Sequence of the first protein:
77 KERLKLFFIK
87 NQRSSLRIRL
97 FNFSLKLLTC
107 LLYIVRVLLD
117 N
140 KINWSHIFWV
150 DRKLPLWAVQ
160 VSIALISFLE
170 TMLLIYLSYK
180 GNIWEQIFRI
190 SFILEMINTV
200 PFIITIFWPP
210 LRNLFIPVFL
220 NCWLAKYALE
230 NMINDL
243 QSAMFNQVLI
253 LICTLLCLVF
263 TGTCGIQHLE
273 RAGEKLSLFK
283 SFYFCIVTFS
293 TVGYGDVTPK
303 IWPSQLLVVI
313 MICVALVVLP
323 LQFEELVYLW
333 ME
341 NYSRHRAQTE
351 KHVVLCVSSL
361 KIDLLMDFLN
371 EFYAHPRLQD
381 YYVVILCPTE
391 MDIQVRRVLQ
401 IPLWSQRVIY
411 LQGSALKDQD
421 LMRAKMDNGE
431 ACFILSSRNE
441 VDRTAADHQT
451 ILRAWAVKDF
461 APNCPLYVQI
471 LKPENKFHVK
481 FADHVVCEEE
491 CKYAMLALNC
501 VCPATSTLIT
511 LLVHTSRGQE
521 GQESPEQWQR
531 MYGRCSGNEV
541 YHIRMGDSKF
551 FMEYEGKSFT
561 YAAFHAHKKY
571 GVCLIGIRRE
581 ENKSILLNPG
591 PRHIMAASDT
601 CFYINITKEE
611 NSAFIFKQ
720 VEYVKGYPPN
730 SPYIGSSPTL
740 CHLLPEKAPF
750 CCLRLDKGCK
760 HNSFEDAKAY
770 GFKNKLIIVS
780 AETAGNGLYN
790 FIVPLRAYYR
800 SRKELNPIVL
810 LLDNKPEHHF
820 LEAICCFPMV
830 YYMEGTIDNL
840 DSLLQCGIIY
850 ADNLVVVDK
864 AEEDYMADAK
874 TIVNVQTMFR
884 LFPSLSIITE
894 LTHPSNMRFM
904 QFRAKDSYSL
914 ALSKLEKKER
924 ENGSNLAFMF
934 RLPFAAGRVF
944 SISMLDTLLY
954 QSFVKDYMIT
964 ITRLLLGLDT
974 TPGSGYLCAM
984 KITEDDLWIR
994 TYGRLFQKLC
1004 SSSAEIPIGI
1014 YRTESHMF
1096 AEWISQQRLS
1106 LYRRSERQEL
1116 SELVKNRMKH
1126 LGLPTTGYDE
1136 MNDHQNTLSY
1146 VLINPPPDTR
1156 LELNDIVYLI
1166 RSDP

Residue-level contacts at the interface:
Residue V329 in the first protein interacts with residue E326 in the second protein (closest heavy-atom distance 3.7 Å).
Residue V294 in the first protein contacts residue V294 in the second protein (closest heavy-atom distance 2.7 Å).
Residue Y285 in the first protein interacts with residue V311 in the second protein (closest heavy-atom distance 3.7 Å).
Residue Y285 in the first protein interacts with residue Q307 in the second protein (closest heavy-atom distance 2.5 Å).
Residue A907 in the first protein is in contact with residue F481 in the second protein (closest heavy-atom distance 3.5 Å).
Residue R901 in the first protein interacts with residue L416 in the second protein (closest heavy-atom distance 2.0 Å).
Residue L913 in the first protein contacts residue D459 in the second protein (closest heavy-atom distance 3.4 Å).
Residue F281 in the first protein interacts with residue W304 in the second protein (closest heavy-atom distance 2.4 Å).
Residue A907 in the first protein is in contact with residue K458 in the second protein (closest heavy-atom distance 3.1 Å).
Residue R1103 in the first protein interacts with residue Y726 in the second protein (closest heavy-atom distance 2.8 Å).
Residue I288 in the first protein contacts residue V311 in the second protein (closest heavy-atom distance 3.6 Å).
Residue F281 in the first protein is in contact with residue Q307 in the second protein (closest heavy-atom distance 3.5 Å).
Residue V294 in the first protein contacts residue G295 in the second protein (closest heavy-atom distance 2.7 Å).
Residue R1103 in the first protein contacts residue L739 in the second protein (closest heavy-atom distance 3.1 Å).
Residue M869 in the first protein interacts with residue R453 in the second protein (closest heavy-atom distance 2.9 Å).
Residue L913 in the first protein is in contact with residue K458 in the second protein (closest heavy-atom distance 3.1 Å).
Residue K920 in the first protein contacts residue M422 in the second protein (closest heavy-atom distance 3.7 Å).
Residue F905 in the first protein interacts with residue K458 in the second protein (closest heavy-atom distance 3.7 Å).
Residue E866 in the first protein is in contact with residue S414 in the second protein (closest heavy-atom distance 2.4 Å).
Residue R397 in the first protein is in contact with residue E334 in the second protein (closest heavy-atom distance 3.5 Å).
Residue E1114 in the first protein interacts with residue I733 in the second protein (closest heavy-atom distance 3.0 Å).
Residue Y296 in the first protein interacts with residue T290 in the second protein (closest heavy-atom distance 2.4 Å).
Residue Y296 in the first protein contacts residue G297 in the second protein (closest heavy-atom distance 3.5 Å).
Residue V876 in the first protein interacts with residue H448 in the second protein (closest heavy-atom distance 3.1 Å).
Residue R1122 in the first protein interacts with residue N729 in the second protein (closest heavy-atom distance 3.7 Å).
Residue V876 in the first protein is in contact with residue H478 in the second protein (closest heavy-atom distance 3.5 Å).
Residue F281 in the first protein interacts with residue L308 in the second protein (closest heavy-atom distance 3.4 Å).
Residue G295 in the first protein interacts with residue G295 in the second protein (closest heavy-atom distance 2.5 Å).
Residue F902 in the first protein is in contact with residue A456 in the second protein (closest heavy-atom distance 3.4 Å).
Residue Y868 in the first protein interacts with residue K417 in the second protein (closest heavy-atom distance 3.7 Å).
Residue Q1102 in the first protein is in contact with residue Y726 in the second protein (closest heavy-atom distance 2.8 Å).
Residue Y1107 in the first protein contacts residue S584 in the second protein (closest heavy-atom distance 3.0 Å).
Residue Y868 in the first protein interacts with residue L416 in the second protein (closest heavy-atom distance 3.0 Å).
Residue R883 in the first protein interacts with residue F477 in the second protein (closest heavy-atom distance 3.1 Å).
Residue E1111 in the first protein contacts residue K480 in the second protein (closest heavy-atom distance 2.5 Å).
Residue E866 in the first protein is in contact with residue P388 in the second protein (closest heavy-atom distance 1.4 Å).
Residue Q879 in the first protein interacts with residue W455 in the second protein (closest heavy-atom distance 3.6 Å).
Residue I288 in the first protein interacts with residue C315 in the second protein (closest heavy-atom distance 3.0 Å).
Residue K920 in the first protein contacts residue D418 in the second protein (closest heavy-atom distance 2.8 Å).
Residue R934 in the first protein interacts with residue D459 in the second protein (closest heavy-atom distance 2.8 Å).
Residue Y296 in the first protein contacts residue F286 in the second protein (closest heavy-atom distance 2.3 Å).
Residue S916 in the first protein is in contact with residue D459 in the second protein (closest heavy-atom distance 3.0 Å).
Residue F902 in the first protein contacts residue W455 in the second protein (closest heavy-atom distance 3.6 Å).
Residue P402 in the first protein is in contact with residue N233 in the second protein (closest heavy-atom distance 2.9 Å).
Residue T880 in the first protein interacts with residue H478 in the second protein (closest heavy-atom distance 3.0 Å).
Residue R1103 in the first protein interacts with residue Y797 in the second protein (closest heavy-atom distance 3.5 Å).
Residue T293 in the first protein interacts with residue T293 in the second protein (closest heavy-atom distance 3.4 Å).
Residue F905 in the first protein contacts residue W455 in the second protein (closest heavy-atom distance 2.6 Å).
Residue R1103 in the first protein contacts residue D1168 in the second protein (closest heavy-atom distance 2.4 Å).
Residue R901 in the first protein interacts with residue D418 in the second protein (closest heavy-atom distance 2.6 Å).
Residue L1106 in the first protein is in contact with residue P737 in the second protein (closest heavy-atom distance 3.7 Å).
Residue W332 in the first protein interacts with residue E326 in the second protein (closest heavy-atom distance 2.9 Å).
Residue L1118 in the first protein contacts residue I733 in the second protein (closest heavy-atom distance 3.0 Å).
Residue L1106 in the first protein interacts with residue Y726 in the second protein (closest heavy-atom distance 3.1 Å).
Residue L1115 in the first protein interacts with residue I733 in the second protein (closest heavy-atom distance 3.6 Å).
Residue R1122 in the first protein is in contact with residue E821 in the second protein (closest heavy-atom distance 3.2 Å).
Residue E350 in the first protein contacts residue E184 in the second protein (closest heavy-atom distance 3.2 Å).
Residue Q879 in the first protein interacts with residue H478 in the second protein (closest heavy-atom distance 3.7 Å).
Residue S292 in the first protein is in contact with residue I314 in the second protein (closest heavy-atom distance 3.6 Å).
Residue M869 in the first protein is in contact with residue L416 in the second protein (closest heavy-atom distance 3.0 Å).

Sequence of the second protein:
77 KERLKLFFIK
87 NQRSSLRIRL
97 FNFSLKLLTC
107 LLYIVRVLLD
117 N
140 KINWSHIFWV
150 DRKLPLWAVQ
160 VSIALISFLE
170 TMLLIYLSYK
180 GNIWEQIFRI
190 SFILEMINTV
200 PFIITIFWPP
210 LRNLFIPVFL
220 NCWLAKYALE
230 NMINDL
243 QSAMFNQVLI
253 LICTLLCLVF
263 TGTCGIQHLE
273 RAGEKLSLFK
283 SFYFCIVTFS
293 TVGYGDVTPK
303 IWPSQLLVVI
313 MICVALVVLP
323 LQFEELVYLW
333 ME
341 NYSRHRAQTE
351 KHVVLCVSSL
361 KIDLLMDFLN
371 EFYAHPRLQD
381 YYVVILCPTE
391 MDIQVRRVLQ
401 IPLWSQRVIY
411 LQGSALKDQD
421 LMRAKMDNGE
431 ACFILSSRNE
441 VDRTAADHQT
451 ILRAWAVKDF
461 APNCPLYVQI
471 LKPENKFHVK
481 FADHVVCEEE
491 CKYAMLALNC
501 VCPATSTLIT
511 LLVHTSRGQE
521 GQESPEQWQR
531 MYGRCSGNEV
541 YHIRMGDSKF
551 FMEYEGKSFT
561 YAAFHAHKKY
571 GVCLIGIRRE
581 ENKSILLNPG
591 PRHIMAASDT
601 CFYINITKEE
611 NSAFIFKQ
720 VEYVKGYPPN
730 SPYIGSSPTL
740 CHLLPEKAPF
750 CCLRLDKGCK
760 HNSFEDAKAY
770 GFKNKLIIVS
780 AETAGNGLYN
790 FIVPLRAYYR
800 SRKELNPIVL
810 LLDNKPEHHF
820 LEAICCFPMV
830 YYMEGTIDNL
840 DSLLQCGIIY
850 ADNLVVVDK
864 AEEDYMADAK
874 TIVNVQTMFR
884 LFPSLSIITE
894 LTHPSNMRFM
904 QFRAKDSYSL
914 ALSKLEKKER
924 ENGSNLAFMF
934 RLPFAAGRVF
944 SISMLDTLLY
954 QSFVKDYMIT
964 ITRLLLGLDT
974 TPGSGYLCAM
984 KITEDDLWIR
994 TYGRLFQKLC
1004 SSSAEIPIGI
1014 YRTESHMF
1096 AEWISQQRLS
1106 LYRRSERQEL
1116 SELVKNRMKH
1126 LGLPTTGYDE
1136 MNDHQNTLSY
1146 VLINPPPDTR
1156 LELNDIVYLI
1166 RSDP

The following describes two proteins that form a bound complex.